This data describes a binding interaction between two proteins.

Sequence of chain B:
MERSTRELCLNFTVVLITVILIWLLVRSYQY

Residue-level contacts at the interface:
Residue A100 in chain A interacts with residue V14 in chain B (closest heavy-atom distance 4.0 Å).
Residue I947 in chain A contacts residue V19 in chain B (closest heavy-atom distance 4.2 Å).
Residue S942 in chain A is in contact with residue F12 in chain B (closest heavy-atom distance 4.4 Å).
Residue F809 in chain A interacts with residue S4 in chain B (closest heavy-atom distance 3.4 Å).
Residue V93 in chain A contacts residue I22 in chain B (closest heavy-atom distance 3.9 Å).
Residue L946 in chain A contacts residue L16 in chain B (closest heavy-atom distance 4.2 Å).
Residue L953 in chain A interacts with residue W23 in chain B (closest heavy-atom distance 3.5 Å).
Residue V104 in chain A contacts residue V14 in chain B (closest heavy-atom distance 4.1 Å).
Residue W107 in chain A interacts with residue V14 in chain B (closest heavy-atom distance 3.6 Å).
Residue L96 in chain A interacts with residue L25 in chain B (closest heavy-atom distance 4.8 Å).
Residue P952 in chain A contacts residue V26 in chain B (closest heavy-atom distance 3.7 Å).
Residue R324 in chain A contacts residue R3 in chain B (closest heavy-atom distance 4.4 Å).
Residue F92 in chain A interacts with residue L25 in chain B (closest heavy-atom distance 4.0 Å).
Residue D800 in chain A is in contact with residue N11 in chain B (closest heavy-atom distance 4.8 Å).
Residue Q108 in chain A interacts with residue E7 in chain B (closest heavy-atom distance 4.2 Å).
Residue I97 in chain A interacts with residue T18 in chain B (closest heavy-atom distance 4.7 Å).
Residue F957 in chain A is in contact with residue I22 in chain B (closest heavy-atom distance 4.8 Å).
Residue L953 in chain A is in contact with residue I22 in chain B (closest heavy-atom distance 3.9 Å).
Residue L802 in chain A interacts with residue N11 in chain B (closest heavy-atom distance 4.3 Å).
Residue W932 in chain A interacts with residue S4 in chain B (closest heavy-atom distance 4.2 Å).
Residue I956 in chain A is in contact with residue V26 in chain B (closest heavy-atom distance 3.5 Å).
Residue L96 in chain A is in contact with residue L21 in chain B (closest heavy-atom distance 4.2 Å).
Residue W107 in chain A interacts with residue N11 in chain B (closest heavy-atom distance 4.2 Å).
Residue F88 in chain A contacts residue Y29 in chain B (closest heavy-atom distance 3.3 Å).
Residue W107 in chain A interacts with residue L10 in chain B (closest heavy-atom distance 3.6 Å).
Residue L96 in chain A is in contact with residue T18 in chain B (closest heavy-atom distance 4.3 Å).
Residue W794 in chain A interacts with residue V15 in chain B (closest heavy-atom distance 4.5 Å).
Residue I956 in chain A is in contact with residue I22 in chain B (closest heavy-atom distance 3.6 Å).
Residue L953 in chain A is in contact with residue V19 in chain B (closest heavy-atom distance 3.4 Å).
Residue R324 in chain A interacts with residue M1 in chain B (closest heavy-atom distance 3.8 Å).
Residue F809 in chain A is in contact with residue L8 in chain B (closest heavy-atom distance 4.8 Å).
Residue L802 in chain A is in contact with residue L8 in chain B (closest heavy-atom distance 4.0 Å).
Residue G801 in chain A contacts residue N11 in chain B (closest heavy-atom distance 2.9 Å).
Residue W932 in chain A is in contact with residue L8 in chain B (closest heavy-atom distance 3.9 Å).
Residue I103 in chain A interacts with residue V14 in chain B (closest heavy-atom distance 4.6 Å).
Residue R324 in chain A is in contact with residue S4 in chain B (closest heavy-atom distance 4.8 Å).
Residue T805 in chain A contacts residue L8 in chain B (closest heavy-atom distance 4.9 Å).
Residue L946 in chain A contacts residue V19 in chain B (closest heavy-atom distance 3.5 Å).
Residue A100 in chain A is in contact with residue T18 in chain B (closest heavy-atom distance 3.3 Å).
Residue T805 in chain A interacts with residue E7 in chain B (closest heavy-atom distance 4.0 Å).
Residue W794 in chain A interacts with residue V19 in chain B (closest heavy-atom distance 3.6 Å).
Residue L953 in chain A contacts residue V26 in chain B (closest heavy-atom distance 4.6 Å).
Residue L96 in chain A is in contact with residue I22 in chain B (closest heavy-atom distance 3.7 Å).
Residue S936 in chain A is in contact with residue L8 in chain B (closest heavy-atom distance 3.7 Å).
Residue K328 in chain A contacts residue M1 in chain B (closest heavy-atom distance 3.2 Å).
Residue L943 in chain A is in contact with residue F12 in chain B (closest heavy-atom distance 4.2 Å).
Residue P952 in chain A interacts with residue W23 in chain B (closest heavy-atom distance 3.5 Å).
Residue L939 in chain A contacts residue L8 in chain B (closest heavy-atom distance 3.9 Å).
Residue L802 in chain A is in contact with residue F12 in chain B (closest heavy-atom distance 3.7 Å).
Residue L797 in chain A is in contact with residue V15 in chain B (closest heavy-atom distance 3.5 Å).
Residue V104 in chain A contacts residue N11 in chain B (closest heavy-atom distance 3.6 Å).
Residue A806 in chain A contacts residue L8 in chain B (closest heavy-atom distance 3.6 Å).
Residue L943 in chain A is in contact with residue V15 in chain B (closest heavy-atom distance 3.5 Å).
Residue W932 in chain A is in contact with residue T5 in chain B (closest heavy-atom distance 2.6 Å).
Residue L943 in chain A interacts with residue L16 in chain B (closest heavy-atom distance 4.1 Å).
Residue T805 in chain A interacts with residue N11 in chain B (closest heavy-atom distance 3.2 Å).
Residue F809 in chain A contacts residue E7 in chain B (closest heavy-atom distance 3.6 Å).
Residue N111 in chain A is in contact with residue E7 in chain B (closest heavy-atom distance 4.4 Å).
Residue L939 in chain A contacts residue F12 in chain B (closest heavy-atom distance 3.5 Å).
Residue Y122 in chain A interacts with residue M1 in chain B (closest heavy-atom distance 4.4 Å).

Sequence of chain A:
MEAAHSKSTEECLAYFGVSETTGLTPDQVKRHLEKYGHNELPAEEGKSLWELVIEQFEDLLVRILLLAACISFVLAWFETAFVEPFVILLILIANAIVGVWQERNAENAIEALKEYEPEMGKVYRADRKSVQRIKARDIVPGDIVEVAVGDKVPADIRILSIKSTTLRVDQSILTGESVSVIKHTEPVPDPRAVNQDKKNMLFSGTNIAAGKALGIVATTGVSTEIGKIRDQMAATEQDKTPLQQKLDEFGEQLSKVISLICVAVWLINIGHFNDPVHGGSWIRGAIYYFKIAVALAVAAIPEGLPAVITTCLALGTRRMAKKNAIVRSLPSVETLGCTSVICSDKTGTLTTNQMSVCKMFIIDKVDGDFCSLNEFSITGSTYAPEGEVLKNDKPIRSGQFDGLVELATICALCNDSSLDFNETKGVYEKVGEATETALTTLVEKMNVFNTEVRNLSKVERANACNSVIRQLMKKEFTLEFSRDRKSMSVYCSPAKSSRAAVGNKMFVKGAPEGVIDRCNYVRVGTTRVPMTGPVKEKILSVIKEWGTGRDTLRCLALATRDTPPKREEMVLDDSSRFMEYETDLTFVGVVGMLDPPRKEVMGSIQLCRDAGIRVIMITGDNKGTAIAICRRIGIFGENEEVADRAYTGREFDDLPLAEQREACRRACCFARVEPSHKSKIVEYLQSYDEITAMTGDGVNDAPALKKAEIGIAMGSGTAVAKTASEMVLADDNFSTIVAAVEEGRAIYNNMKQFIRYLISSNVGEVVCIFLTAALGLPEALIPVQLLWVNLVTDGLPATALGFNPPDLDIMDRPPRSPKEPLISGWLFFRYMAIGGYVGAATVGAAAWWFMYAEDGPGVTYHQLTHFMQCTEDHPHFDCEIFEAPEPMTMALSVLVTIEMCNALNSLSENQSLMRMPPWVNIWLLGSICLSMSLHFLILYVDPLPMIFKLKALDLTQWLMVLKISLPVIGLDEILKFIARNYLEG